Interface contacts:
Residue R67 in the first protein contacts residue E96 in the second protein (closest heavy-atom distance 3.5 Å).
Residue R67 in the first protein is in contact with residue E97 in the second protein (closest heavy-atom distance 4.6 Å).

Sequence of the second protein:
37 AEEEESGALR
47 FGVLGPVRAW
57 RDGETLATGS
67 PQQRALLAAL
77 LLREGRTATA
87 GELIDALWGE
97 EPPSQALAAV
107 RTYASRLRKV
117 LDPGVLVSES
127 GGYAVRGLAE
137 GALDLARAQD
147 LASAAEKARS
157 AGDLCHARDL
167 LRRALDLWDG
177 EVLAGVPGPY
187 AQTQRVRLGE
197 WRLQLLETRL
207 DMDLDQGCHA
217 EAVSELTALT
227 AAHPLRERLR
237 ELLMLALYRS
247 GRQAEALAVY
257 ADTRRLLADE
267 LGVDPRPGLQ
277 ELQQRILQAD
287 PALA

This data describes a binding interaction between two proteins.

Sequence of the first protein:
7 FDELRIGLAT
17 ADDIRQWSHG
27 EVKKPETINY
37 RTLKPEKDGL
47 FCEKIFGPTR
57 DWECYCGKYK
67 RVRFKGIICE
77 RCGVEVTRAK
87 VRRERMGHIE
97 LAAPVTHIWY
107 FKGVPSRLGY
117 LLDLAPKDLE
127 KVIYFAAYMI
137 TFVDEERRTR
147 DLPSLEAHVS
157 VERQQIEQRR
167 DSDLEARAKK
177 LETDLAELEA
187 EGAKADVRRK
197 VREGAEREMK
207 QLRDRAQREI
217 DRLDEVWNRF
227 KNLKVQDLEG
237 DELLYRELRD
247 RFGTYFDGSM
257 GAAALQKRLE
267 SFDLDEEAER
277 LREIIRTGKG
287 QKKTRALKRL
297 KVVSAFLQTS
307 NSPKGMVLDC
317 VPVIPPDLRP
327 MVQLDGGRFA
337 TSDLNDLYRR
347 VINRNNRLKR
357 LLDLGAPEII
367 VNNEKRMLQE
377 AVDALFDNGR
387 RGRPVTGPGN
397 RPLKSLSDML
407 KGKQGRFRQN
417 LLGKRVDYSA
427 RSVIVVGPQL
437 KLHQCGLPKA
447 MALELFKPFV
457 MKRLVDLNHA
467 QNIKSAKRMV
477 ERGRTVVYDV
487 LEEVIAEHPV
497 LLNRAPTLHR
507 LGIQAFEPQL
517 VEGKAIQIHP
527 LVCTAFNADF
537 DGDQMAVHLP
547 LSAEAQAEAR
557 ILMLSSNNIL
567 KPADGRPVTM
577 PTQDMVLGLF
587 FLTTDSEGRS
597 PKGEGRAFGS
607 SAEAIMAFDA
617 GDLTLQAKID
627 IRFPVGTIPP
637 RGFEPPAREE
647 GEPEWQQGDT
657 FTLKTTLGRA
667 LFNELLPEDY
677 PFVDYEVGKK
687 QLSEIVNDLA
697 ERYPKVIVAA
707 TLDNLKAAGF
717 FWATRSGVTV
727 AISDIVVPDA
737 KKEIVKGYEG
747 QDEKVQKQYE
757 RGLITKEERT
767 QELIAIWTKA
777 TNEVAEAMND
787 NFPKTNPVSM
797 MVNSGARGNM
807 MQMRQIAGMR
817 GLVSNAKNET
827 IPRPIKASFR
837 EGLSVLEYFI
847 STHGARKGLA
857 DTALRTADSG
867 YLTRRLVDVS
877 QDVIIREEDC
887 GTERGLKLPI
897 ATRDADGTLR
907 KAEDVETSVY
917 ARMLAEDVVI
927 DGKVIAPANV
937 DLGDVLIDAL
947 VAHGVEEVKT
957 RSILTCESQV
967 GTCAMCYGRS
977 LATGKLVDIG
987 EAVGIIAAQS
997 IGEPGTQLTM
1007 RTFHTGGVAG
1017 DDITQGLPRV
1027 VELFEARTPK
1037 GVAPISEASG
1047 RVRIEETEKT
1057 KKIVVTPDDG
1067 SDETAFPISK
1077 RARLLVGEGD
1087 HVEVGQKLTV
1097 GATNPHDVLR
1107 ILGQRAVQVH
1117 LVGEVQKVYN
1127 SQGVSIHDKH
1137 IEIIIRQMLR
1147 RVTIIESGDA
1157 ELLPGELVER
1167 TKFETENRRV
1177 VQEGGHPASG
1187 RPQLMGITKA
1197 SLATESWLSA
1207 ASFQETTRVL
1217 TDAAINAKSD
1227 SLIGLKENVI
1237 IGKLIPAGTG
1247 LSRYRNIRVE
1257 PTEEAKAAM